This data describes a binding interaction between two proteins.

Contacts between the two chains:
Residue D109 in chain A is in contact with residue K112 in chain B (closest heavy-atom distance 2.7 Å).
Residue D133 in chain A contacts residue R213 in chain B (closest heavy-atom distance 3.1 Å).
Residue K112 in chain A interacts with residue E107 in chain B (closest heavy-atom distance 2.6 Å).
Residue E205 in chain A is in contact with residue Q104 in chain B (closest heavy-atom distance 2.9 Å).
Residue R213 in chain A is in contact with residue D133 in chain B (closest heavy-atom distance 3.1 Å).
Residue A196 in chain A is in contact with residue K112 in chain B (closest heavy-atom distance 3.7 Å).
Residue V102 in chain A is in contact with residue I207 in chain B (closest heavy-atom distance 3.6 Å).
Residue I207 in chain A contacts residue Q104 in chain B (closest heavy-atom distance 3.7 Å).
Residue P215 in chain A is in contact with residue K220 in chain B (closest heavy-atom distance 3.2 Å).
Residue I207 in chain A is in contact with residue Y71 in chain B (closest heavy-atom distance 3.7 Å).
Residue S292 in chain A is in contact with residue Q73 in chain B (closest heavy-atom distance 2.9 Å).
Residue A216 in chain A is in contact with residue K220 in chain B (closest heavy-atom distance 2.9 Å).
Residue F130 in chain A is in contact with residue T204 in chain B (closest heavy-atom distance 3.6 Å).
Residue H114 in chain A interacts with residue E107 in chain B (closest heavy-atom distance 3.6 Å).
Residue E107 in chain A contacts residue K112 in chain B (closest heavy-atom distance 2.6 Å).
Residue Q219 in chain A contacts residue L217 in chain B (closest heavy-atom distance 3.6 Å).
Residue V218 in chain A interacts with residue L217 in chain B (closest heavy-atom distance 3.2 Å).
Residue K220 in chain A is in contact with residue A216 in chain B (closest heavy-atom distance 2.9 Å).
Residue Y71 in chain A interacts with residue S208 in chain B (closest heavy-atom distance 3.7 Å).
Residue K112 in chain A is in contact with residue D109 in chain B (closest heavy-atom distance 2.7 Å).
Residue T204 in chain A is in contact with residue Q104 in chain B (closest heavy-atom distance 3.6 Å).
Residue R213 in chain A is in contact with residue R99 in chain B (closest heavy-atom distance 3.7 Å).
Residue S209 in chain A contacts residue Q73 in chain B (closest heavy-atom distance 2.8 Å).
Residue Y71 in chain A interacts with residue I207 in chain B (closest heavy-atom distance 3.7 Å).
Residue V218 in chain A is in contact with residue V218 in chain B (closest heavy-atom distance 2.8 Å).
Residue Q73 in chain A interacts with residue S292 in chain B (closest heavy-atom distance 2.9 Å).
Residue K112 in chain A is in contact with residue A196 in chain B (closest heavy-atom distance 3.7 Å).
Residue L217 in chain A contacts residue V218 in chain B (closest heavy-atom distance 3.2 Å).
Residue S129 in chain A interacts with residue R213 in chain B (closest heavy-atom distance 3.7 Å).
Residue Q104 in chain A interacts with residue E205 in chain B (closest heavy-atom distance 2.9 Å).
Residue I116 in chain A contacts residue F130 in chain B (closest heavy-atom distance 3.7 Å).
Residue V102 in chain A contacts residue S208 in chain B (closest heavy-atom distance 3.0 Å).
Residue T204 in chain A contacts residue F130 in chain B (closest heavy-atom distance 3.6 Å).
Residue H114 in chain A is in contact with residue D109 in chain B (closest heavy-atom distance 2.8 Å).
Residue K220 in chain A is in contact with residue T214 in chain B (closest heavy-atom distance 2.6 Å).
Residue S208 in chain A interacts with residue Y71 in chain B (closest heavy-atom distance 3.7 Å).
Residue D109 in chain A is in contact with residue H114 in chain B (closest heavy-atom distance 2.8 Å).
Residue K220 in chain A contacts residue E296 in chain B (closest heavy-atom distance 3.7 Å).
Residue A216 in chain A interacts with residue Q219 in chain B (closest heavy-atom distance 3.5 Å).
Residue F130 in chain A is in contact with residue H114 in chain B (closest heavy-atom distance 3.7 Å).
Residue F130 in chain A contacts residue I116 in chain B (closest heavy-atom distance 3.7 Å).
Residue Q104 in chain A contacts residue T204 in chain B (closest heavy-atom distance 3.6 Å).
Residue H114 in chain A is in contact with residue F130 in chain B (closest heavy-atom distance 3.7 Å).
Residue Q73 in chain A interacts with residue P240 in chain B (closest heavy-atom distance 3.5 Å).
Residue Y71 in chain A is in contact with residue S209 in chain B (closest heavy-atom distance 3.0 Å).
Residue I207 in chain A is in contact with residue V102 in chain B (closest heavy-atom distance 3.6 Å).
Residue S209 in chain A contacts residue Y71 in chain B (closest heavy-atom distance 3.0 Å).
Residue L217 in chain A interacts with residue Q219 in chain B (closest heavy-atom distance 3.6 Å).
Residue E107 in chain A is in contact with residue H114 in chain B (closest heavy-atom distance 3.6 Å).
Residue E296 in chain A interacts with residue K220 in chain B (closest heavy-atom distance 3.7 Å).
Residue N111 in chain A interacts with residue N111 in chain B (closest heavy-atom distance 2.5 Å).
Residue R99 in chain A contacts residue R213 in chain B (closest heavy-atom distance 3.7 Å).
Residue S208 in chain A contacts residue V102 in chain B (closest heavy-atom distance 3.0 Å).
Residue Q219 in chain A contacts residue A216 in chain B (closest heavy-atom distance 3.5 Å).
Residue Q73 in chain A is in contact with residue S209 in chain B (closest heavy-atom distance 2.8 Å).
Residue Q104 in chain A is in contact with residue I207 in chain B (closest heavy-atom distance 3.7 Å).
Residue P240 in chain A interacts with residue Q73 in chain B (closest heavy-atom distance 3.5 Å).
Residue K220 in chain A is in contact with residue P215 in chain B (closest heavy-atom distance 3.2 Å).
Residue T214 in chain A contacts residue K220 in chain B (closest heavy-atom distance 2.6 Å).
Residue R213 in chain A is in contact with residue S129 in chain B (closest heavy-atom distance 3.7 Å).

Sequence of chain A:
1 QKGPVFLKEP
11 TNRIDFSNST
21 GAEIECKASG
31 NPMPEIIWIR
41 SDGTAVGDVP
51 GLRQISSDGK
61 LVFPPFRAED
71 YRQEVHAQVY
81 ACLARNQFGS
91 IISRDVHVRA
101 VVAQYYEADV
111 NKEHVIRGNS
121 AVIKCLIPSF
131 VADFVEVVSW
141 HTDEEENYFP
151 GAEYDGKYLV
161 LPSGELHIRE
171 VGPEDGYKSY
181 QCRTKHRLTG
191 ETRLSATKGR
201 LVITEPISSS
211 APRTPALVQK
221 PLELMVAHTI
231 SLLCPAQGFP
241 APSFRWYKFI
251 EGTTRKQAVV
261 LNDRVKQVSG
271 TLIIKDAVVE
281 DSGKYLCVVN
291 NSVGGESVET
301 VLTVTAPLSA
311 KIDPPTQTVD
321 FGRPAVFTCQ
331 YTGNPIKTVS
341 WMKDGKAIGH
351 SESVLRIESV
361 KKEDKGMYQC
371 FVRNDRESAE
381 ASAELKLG

Sequence of chain B:
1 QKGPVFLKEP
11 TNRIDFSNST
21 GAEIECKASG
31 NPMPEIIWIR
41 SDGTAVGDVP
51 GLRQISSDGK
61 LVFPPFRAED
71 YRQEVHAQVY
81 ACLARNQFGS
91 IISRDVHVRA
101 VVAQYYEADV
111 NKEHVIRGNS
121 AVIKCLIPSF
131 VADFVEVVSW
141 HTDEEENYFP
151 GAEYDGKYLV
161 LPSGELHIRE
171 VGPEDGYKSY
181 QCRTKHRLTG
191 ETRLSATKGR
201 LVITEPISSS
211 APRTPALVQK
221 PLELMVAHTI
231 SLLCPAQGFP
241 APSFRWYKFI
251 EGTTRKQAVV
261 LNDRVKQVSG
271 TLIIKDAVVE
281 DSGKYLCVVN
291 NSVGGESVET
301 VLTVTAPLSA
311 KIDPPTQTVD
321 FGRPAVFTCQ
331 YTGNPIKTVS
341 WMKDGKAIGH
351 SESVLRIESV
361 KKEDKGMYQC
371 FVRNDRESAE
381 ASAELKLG